These two protein chains interact to form a complex.

Contacts between the two chains:
Residue L17 in protein 1 is in contact with residue I11 in protein 2 (closest heavy-atom distance 4.9 Å).
Residue L25 in protein 1 is in contact with residue I19 in protein 2 (closest heavy-atom distance 4.7 Å).
Residue L17 in protein 1 contacts residue A12 in protein 2 (closest heavy-atom distance 4.9 Å).
Residue L26 in protein 1 interacts with residue E22 in protein 2 (closest heavy-atom distance 3.6 Å).
Residue R14 in protein 1 is in contact with residue I15 in protein 2 (closest heavy-atom distance 4.6 Å).
Residue R14 in protein 1 contacts residue I11 in protein 2 (closest heavy-atom distance 4.2 Å).
Residue L29 in protein 1 is in contact with residue L23 in protein 2 (closest heavy-atom distance 3.9 Å).
Residue A30 in protein 1 interacts with residue L23 in protein 2 (closest heavy-atom distance 3.7 Å).
Residue L29 in protein 1 is in contact with residue I19 in protein 2 (closest heavy-atom distance 3.5 Å).
Residue T13 in protein 1 contacts residue I11 in protein 2 (closest heavy-atom distance 3.5 Å).
Residue L17 in protein 1 interacts with residue I15 in protein 2 (closest heavy-atom distance 3.6 Å).
Residue L26 in protein 1 interacts with residue I19 in protein 2 (closest heavy-atom distance 3.6 Å).
Residue T13 in protein 1 contacts residue K8 in protein 2 (closest heavy-atom distance 4.0 Å).
Residue V22 in protein 1 interacts with residue I15 in protein 2 (closest heavy-atom distance 3.9 Å).
Residue L26 in protein 1 interacts with residue L23 in protein 2 (closest heavy-atom distance 4.2 Å).
Residue D18 in protein 1 contacts residue I15 in protein 2 (closest heavy-atom distance 4.2 Å).
Residue A33 in protein 1 is in contact with residue L23 in protein 2 (closest heavy-atom distance 4.6 Å).
Residue R14 in protein 1 interacts with residue D14 in protein 2 (closest heavy-atom distance 3.3 Å).
Residue V22 in protein 1 contacts residue I19 in protein 2 (closest heavy-atom distance 5.0 Å).
Residue R14 in protein 1 is in contact with residue D18 in protein 2 (closest heavy-atom distance 4.1 Å).

Sequence of protein 1:
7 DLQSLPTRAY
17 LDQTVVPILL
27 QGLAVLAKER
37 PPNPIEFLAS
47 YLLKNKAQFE

Sequence of protein 2:
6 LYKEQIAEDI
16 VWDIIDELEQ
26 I